Contacts between the two chains:
Residue L179 in chain A contacts residue G6 in chain B (closest heavy-atom distance 3.9 Å).
Residue S50 in chain A interacts with residue G10 in chain B (closest heavy-atom distance 4.3 Å).
Residue N47 in chain A is in contact with residue S13 in chain B (closest heavy-atom distance 3.5 Å).
Residue I224 in chain A interacts with residue I8 in chain B (closest heavy-atom distance 4.2 Å).
Residue E187 in chain A is in contact with residue A5 in chain B (closest heavy-atom distance 3.2 Å).
Residue V51 in chain A interacts with residue S13 in chain B (closest heavy-atom distance 3.5 Å).
Residue Y186 in chain A contacts residue A5 in chain B (closest heavy-atom distance 4.9 Å).
Residue V183 in chain A is in contact with residue A5 in chain B (closest heavy-atom distance 4.6 Å).
Residue N180 in chain A interacts with residue I8 in chain B (closest heavy-atom distance 2.8 Å).
Residue K127 in chain A interacts with residue I8 in chain B (closest heavy-atom distance 3.8 Å).
Residue E19 in chain A contacts residue S13 in chain B (closest heavy-atom distance 2.7 Å).
Residue L234 in chain A contacts residue A5 in chain B (closest heavy-atom distance 3.3 Å).
Residue V51 in chain A interacts with residue R11 in chain B (closest heavy-atom distance 3.5 Å).
Residue W235 in chain A interacts with residue A5 in chain B (closest heavy-atom distance 3.5 Å).
Residue V51 in chain A contacts residue G10 in chain B (closest heavy-atom distance 3.4 Å).
Residue V51 in chain A is in contact with residue R12 in chain B (closest heavy-atom distance 4.0 Å).
Residue N231 in chain A interacts with residue G6 in chain B (closest heavy-atom distance 2.9 Å).
Residue L48 in chain A contacts residue S13 in chain B (closest heavy-atom distance 3.7 Å).
Residue K54 in chain A is in contact with residue G10 in chain B (closest heavy-atom distance 3.6 Å).
Residue V183 in chain A is in contact with residue G6 in chain B (closest heavy-atom distance 3.6 Å).
Residue G176 in chain A interacts with residue I8 in chain B (closest heavy-atom distance 3.7 Å).
Residue E19 in chain A is in contact with residue R11 in chain B (closest heavy-atom distance 4.6 Å).
Residue L179 in chain A contacts residue I8 in chain B (closest heavy-atom distance 3.6 Å).
Residue N55 in chain A interacts with residue R11 in chain B (closest heavy-atom distance 2.9 Å).
Residue E19 in chain A interacts with residue R12 in chain B (closest heavy-atom distance 3.7 Å).
Residue L227 in chain A interacts with residue I8 in chain B (closest heavy-atom distance 4.2 Å).
Residue L227 in chain A is in contact with residue P9 in chain B (closest heavy-atom distance 3.7 Å).
Residue N55 in chain A interacts with residue G10 in chain B (closest heavy-atom distance 4.4 Å).
Residue Y24 in chain A is in contact with residue R11 in chain B (closest heavy-atom distance 3.9 Å).
Residue N55 in chain A contacts residue R12 in chain B (closest heavy-atom distance 4.7 Å).
Residue K54 in chain A is in contact with residue I8 in chain B (closest heavy-atom distance 4.7 Å).
Residue N231 in chain A is in contact with residue A5 in chain B (closest heavy-atom distance 3.6 Å).

This data describes a binding interaction between two proteins.

Sequence of chain A:
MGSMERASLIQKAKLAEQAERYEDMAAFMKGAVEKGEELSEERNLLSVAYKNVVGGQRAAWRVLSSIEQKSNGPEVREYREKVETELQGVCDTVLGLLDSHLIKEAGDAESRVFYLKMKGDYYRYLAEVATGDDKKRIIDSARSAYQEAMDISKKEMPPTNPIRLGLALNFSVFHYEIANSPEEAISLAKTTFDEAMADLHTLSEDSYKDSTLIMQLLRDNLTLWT

Sequence of chain B:
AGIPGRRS